Sequence of the second protein:
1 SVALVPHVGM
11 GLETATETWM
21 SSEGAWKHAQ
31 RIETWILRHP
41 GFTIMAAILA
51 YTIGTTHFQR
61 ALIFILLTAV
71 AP

Sequence of the first protein:
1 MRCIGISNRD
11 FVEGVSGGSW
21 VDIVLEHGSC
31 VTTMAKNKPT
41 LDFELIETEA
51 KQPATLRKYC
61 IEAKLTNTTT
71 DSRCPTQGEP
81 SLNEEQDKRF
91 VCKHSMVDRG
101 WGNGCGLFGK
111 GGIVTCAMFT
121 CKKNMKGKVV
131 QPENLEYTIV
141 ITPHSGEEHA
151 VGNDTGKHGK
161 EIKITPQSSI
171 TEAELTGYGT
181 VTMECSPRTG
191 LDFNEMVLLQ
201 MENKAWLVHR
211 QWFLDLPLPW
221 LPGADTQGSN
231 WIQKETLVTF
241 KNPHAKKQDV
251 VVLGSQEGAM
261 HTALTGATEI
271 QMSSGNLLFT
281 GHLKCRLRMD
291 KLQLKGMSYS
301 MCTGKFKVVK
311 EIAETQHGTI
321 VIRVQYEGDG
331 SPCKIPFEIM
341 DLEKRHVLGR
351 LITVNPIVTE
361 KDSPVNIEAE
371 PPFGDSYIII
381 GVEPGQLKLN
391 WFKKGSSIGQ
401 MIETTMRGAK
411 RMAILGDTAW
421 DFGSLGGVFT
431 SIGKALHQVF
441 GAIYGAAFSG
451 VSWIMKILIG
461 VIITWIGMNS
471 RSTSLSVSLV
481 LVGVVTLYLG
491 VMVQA

Residue-level contacts at the interface:
Residue T265 in the first protein interacts with residue P6 in the second protein (closest heavy-atom distance 3.8 Å).
Residue A263 in the first protein contacts residue A3 in the second protein (closest heavy-atom distance 4.1 Å).
Residue P217 in the first protein is in contact with residue S1 in the second protein (closest heavy-atom distance 4.0 Å).
Residue T280 in the first protein is in contact with residue T16 in the second protein (closest heavy-atom distance 3.4 Å).
Residue T265 in the first protein interacts with residue T18 in the second protein (closest heavy-atom distance 4.1 Å).
Residue G450 in the first protein interacts with residue G9 in the second protein (closest heavy-atom distance 2.8 Å).
Residue A495 in the first protein is in contact with residue T16 in the second protein (closest heavy-atom distance 3.1 Å).
Residue L207 in the first protein is in contact with residue H7 in the second protein (closest heavy-atom distance 4.2 Å).
Residue T280 in the first protein interacts with residue T14 in the second protein (closest heavy-atom distance 3.1 Å).
Residue A263 in the first protein contacts residue H7 in the second protein (closest heavy-atom distance 3.7 Å).
Residue G266 in the first protein contacts residue T18 in the second protein (closest heavy-atom distance 3.9 Å).
Residue H209 in the first protein is in contact with residue M10 in the second protein (closest heavy-atom distance 3.2 Å).
Residue T265 in the first protein contacts residue M20 in the second protein (closest heavy-atom distance 3.0 Å).
Residue A495 in the first protein interacts with residue T18 in the second protein (closest heavy-atom distance 2.7 Å).
Residue Q256 in the first protein interacts with residue S1 in the second protein (closest heavy-atom distance 4.2 Å).
Residue S452 in the first protein contacts residue V8 in the second protein (closest heavy-atom distance 4.0 Å).
Residue E269 in the first protein is in contact with residue W19 in the second protein (closest heavy-atom distance 4.1 Å).
Residue A263 in the first protein interacts with residue V2 in the second protein (closest heavy-atom distance 3.0 Å).
Residue Q494 in the first protein contacts residue T18 in the second protein (closest heavy-atom distance 4.1 Å).
Residue I414 in the first protein is in contact with residue T14 in the second protein (closest heavy-atom distance 3.0 Å).
Residue G266 in the first protein interacts with residue H7 in the second protein (closest heavy-atom distance 3.8 Å).
Residue W453 in the first protein interacts with residue W26 in the second protein (closest heavy-atom distance 3.7 Å).
Residue A495 in the first protein interacts with residue T14 in the second protein (closest heavy-atom distance 3.4 Å).
Residue A267 in the first protein is in contact with residue W19 in the second protein (closest heavy-atom distance 2.8 Å).
Residue W212 in the first protein contacts residue V5 in the second protein (closest heavy-atom distance 3.2 Å).
Residue T262 in the first protein interacts with residue V2 in the second protein (closest heavy-atom distance 4.0 Å).
Residue W212 in the first protein interacts with residue H7 in the second protein (closest heavy-atom distance 3.9 Å).
Residue E269 in the first protein interacts with residue T18 in the second protein (closest heavy-atom distance 3.9 Å).
Residue W453 in the first protein interacts with residue A25 in the second protein (closest heavy-atom distance 4.3 Å).
Residue Q494 in the first protein interacts with residue S21 in the second protein (closest heavy-atom distance 3.9 Å).
Residue T268 in the first protein contacts residue T18 in the second protein (closest heavy-atom distance 4.0 Å).
Residue Q256 in the first protein contacts residue V2 in the second protein (closest heavy-atom distance 2.7 Å).
Residue A267 in the first protein interacts with residue H7 in the second protein (closest heavy-atom distance 3.1 Å).
Residue M196 in the first protein contacts residue L12 in the second protein (closest heavy-atom distance 3.4 Å).
Residue L207 in the first protein contacts residue L12 in the second protein (closest heavy-atom distance 4.1 Å).
Residue Q494 in the first protein interacts with residue E13 in the second protein (closest heavy-atom distance 4.2 Å).
Residue W206 in the first protein interacts with residue W19 in the second protein (closest heavy-atom distance 3.4 Å).
Residue H209 in the first protein contacts residue L12 in the second protein (closest heavy-atom distance 3.8 Å).
Residue A263 in the first protein contacts residue P6 in the second protein (closest heavy-atom distance 2.9 Å).
Residue I454 in the first protein interacts with residue H28 in the second protein (closest heavy-atom distance 4.0 Å).
Residue H209 in the first protein is in contact with residue H7 in the second protein (closest heavy-atom distance 3.0 Å).
Residue A495 in the first protein is in contact with residue E13 in the second protein (closest heavy-atom distance 3.7 Å).
Residue A495 in the first protein contacts residue S21 in the second protein (closest heavy-atom distance 3.4 Å).
Residue A263 in the first protein contacts residue S1 in the second protein (closest heavy-atom distance 4.1 Å).
Residue T265 in the first protein contacts residue W19 in the second protein (closest heavy-atom distance 2.8 Å).
Residue V208 in the first protein interacts with residue H7 in the second protein (closest heavy-atom distance 3.0 Å).
Residue V493 in the first protein contacts residue E13 in the second protein (closest heavy-atom distance 4.1 Å).
Residue A267 in the first protein interacts with residue T18 in the second protein (closest heavy-atom distance 3.7 Å).
Residue M260 in the first protein contacts residue V2 in the second protein (closest heavy-atom distance 3.4 Å).
Residue A495 in the first protein contacts residue E17 in the second protein (closest heavy-atom distance 3.0 Å).
Residue G450 in the first protein interacts with residue M10 in the second protein (closest heavy-atom distance 4.1 Å).
Residue S449 in the first protein is in contact with residue G9 in the second protein (closest heavy-atom distance 4.0 Å).
Residue A259 in the first protein contacts residue V2 in the second protein (closest heavy-atom distance 2.8 Å).
Residue H261 in the first protein contacts residue W19 in the second protein (closest heavy-atom distance 3.9 Å).
Residue L264 in the first protein contacts residue W19 in the second protein (closest heavy-atom distance 4.0 Å).
Residue E26 in the first protein interacts with residue A15 in the second protein (closest heavy-atom distance 3.4 Å).
Residue W212 in the first protein is in contact with residue P6 in the second protein (closest heavy-atom distance 2.7 Å).
Residue W465 in the first protein is in contact with residue F58 in the second protein (closest heavy-atom distance 4.0 Å).
Residue W212 in the first protein interacts with residue M10 in the second protein (closest heavy-atom distance 4.1 Å).
Residue V451 in the first protein contacts residue G9 in the second protein (closest heavy-atom distance 3.0 Å).

These two protein chains interact to form a complex.